Sequence of protein 2:
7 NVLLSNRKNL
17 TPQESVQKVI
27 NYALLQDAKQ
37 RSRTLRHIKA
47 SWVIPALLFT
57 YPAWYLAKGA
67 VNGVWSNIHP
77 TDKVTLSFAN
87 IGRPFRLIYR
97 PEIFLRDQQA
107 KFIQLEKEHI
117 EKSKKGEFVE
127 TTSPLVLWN

Interface contacts:
Residue L217 in protein 1 contacts residue Q105 in protein 2 (closest heavy-atom distance 3.8 Å).
Residue L228 in protein 1 contacts residue W134 in protein 2 (closest heavy-atom distance 4.3 Å).
Residue Y210 in protein 1 is in contact with residue P130 in protein 2 (closest heavy-atom distance 4.3 Å).
Residue L231 in protein 1 interacts with residue E98 in protein 2 (closest heavy-atom distance 4.2 Å).
Residue K222 in protein 1 contacts residue P97 in protein 2 (closest heavy-atom distance 4.2 Å).
Residue L228 in protein 1 interacts with residue L101 in protein 2 (closest heavy-atom distance 4.0 Å).
Residue V223 in protein 1 contacts residue W134 in protein 2 (closest heavy-atom distance 4.0 Å).
Residue E203 in protein 1 interacts with residue T127 in protein 2 (closest heavy-atom distance 3.8 Å).
Residue K207 in protein 1 is in contact with residue E126 in protein 2 (closest heavy-atom distance 3.4 Å).
Residue I214 in protein 1 is in contact with residue V132 in protein 2 (closest heavy-atom distance 4.5 Å).
Residue I214 in protein 1 interacts with residue P130 in protein 2 (closest heavy-atom distance 3.5 Å).
Residue L217 in protein 1 is in contact with residue Q104 in protein 2 (closest heavy-atom distance 4.5 Å).
Residue Y213 in protein 1 contacts residue L131 in protein 2 (closest heavy-atom distance 4.9 Å).
Residue L231 in protein 1 is in contact with residue R102 in protein 2 (closest heavy-atom distance 3.9 Å).
Residue I214 in protein 1 interacts with residue L131 in protein 2 (closest heavy-atom distance 4.9 Å).
Residue Y210 in protein 1 is in contact with residue L111 in protein 2 (closest heavy-atom distance 3.3 Å).
Residue Y220 in protein 1 is in contact with residue Q104 in protein 2 (closest heavy-atom distance 2.7 Å).
Residue V229 in protein 1 interacts with residue E98 in protein 2 (closest heavy-atom distance 3.2 Å).
Residue Y213 in protein 1 contacts residue Q104 in protein 2 (closest heavy-atom distance 2.8 Å).
Residue L217 in protein 1 contacts residue L101 in protein 2 (closest heavy-atom distance 4.1 Å).
Residue F216 in protein 1 contacts residue Q104 in protein 2 (closest heavy-atom distance 4.3 Å).
Residue Y210 in protein 1 contacts residue T128 in protein 2 (closest heavy-atom distance 3.6 Å).
Residue K211 in protein 1 is in contact with residue P130 in protein 2 (closest heavy-atom distance 3.4 Å).
Residue Y210 in protein 1 is in contact with residue T127 in protein 2 (closest heavy-atom distance 3.7 Å).
Residue K207 in protein 1 is in contact with residue T127 in protein 2 (closest heavy-atom distance 4.3 Å).
Residue L228 in protein 1 is in contact with residue E98 in protein 2 (closest heavy-atom distance 3.7 Å).
Residue Y213 in protein 1 contacts residue Q105 in protein 2 (closest heavy-atom distance 3.2 Å).
Residue L217 in protein 1 interacts with residue N135 in protein 2 (closest heavy-atom distance 4.6 Å).
Residue Y220 in protein 1 contacts residue L101 in protein 2 (closest heavy-atom distance 3.6 Å).
Residue L217 in protein 1 interacts with residue L133 in protein 2 (closest heavy-atom distance 4.2 Å).
Residue K222 in protein 1 contacts residue I94 in protein 2 (closest heavy-atom distance 4.6 Å).
Residue Q227 in protein 1 interacts with residue E98 in protein 2 (closest heavy-atom distance 4.6 Å).
Residue Y210 in protein 1 is in contact with residue K107 in protein 2 (closest heavy-atom distance 4.8 Å).
Residue Y220 in protein 1 contacts residue L93 in protein 2 (closest heavy-atom distance 3.8 Å).
Residue K207 in protein 1 interacts with residue P130 in protein 2 (closest heavy-atom distance 4.3 Å).
Residue L228 in protein 1 contacts residue P97 in protein 2 (closest heavy-atom distance 4.1 Å).
Residue V223 in protein 1 is in contact with residue L101 in protein 2 (closest heavy-atom distance 3.6 Å).
Residue Y210 in protein 1 contacts residue F108 in protein 2 (closest heavy-atom distance 3.6 Å).
Residue I214 in protein 1 interacts with residue L133 in protein 2 (closest heavy-atom distance 4.1 Å).
Residue K206 in protein 1 contacts residue T127 in protein 2 (closest heavy-atom distance 4.2 Å).
Residue L228 in protein 1 is in contact with residue N135 in protein 2 (closest heavy-atom distance 3.8 Å).
Residue Y213 in protein 1 contacts residue L133 in protein 2 (closest heavy-atom distance 4.4 Å).
Residue Y213 in protein 1 is in contact with residue L101 in protein 2 (closest heavy-atom distance 4.9 Å).
Residue Y210 in protein 1 contacts residue L131 in protein 2 (closest heavy-atom distance 3.8 Å).
Residue Y213 in protein 1 interacts with residue F108 in protein 2 (closest heavy-atom distance 3.5 Å).
Residue L231 in protein 1 interacts with residue I99 in protein 2 (closest heavy-atom distance 4.1 Å).
Residue Y220 in protein 1 contacts residue F100 in protein 2 (closest heavy-atom distance 3.5 Å).
Residue V223 in protein 1 is in contact with residue N135 in protein 2 (closest heavy-atom distance 4.4 Å).

These two protein chains interact to form a complex.

Sequence of protein 1:
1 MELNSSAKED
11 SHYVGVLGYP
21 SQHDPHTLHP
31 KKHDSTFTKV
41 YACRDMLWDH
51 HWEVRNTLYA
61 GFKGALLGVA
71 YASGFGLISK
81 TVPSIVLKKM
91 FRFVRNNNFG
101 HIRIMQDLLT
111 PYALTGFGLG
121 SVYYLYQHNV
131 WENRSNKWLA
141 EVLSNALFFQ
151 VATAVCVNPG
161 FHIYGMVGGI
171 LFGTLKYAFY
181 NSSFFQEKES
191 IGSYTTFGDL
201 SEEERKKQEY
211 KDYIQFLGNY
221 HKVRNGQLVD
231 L